Sequence of protein 2:
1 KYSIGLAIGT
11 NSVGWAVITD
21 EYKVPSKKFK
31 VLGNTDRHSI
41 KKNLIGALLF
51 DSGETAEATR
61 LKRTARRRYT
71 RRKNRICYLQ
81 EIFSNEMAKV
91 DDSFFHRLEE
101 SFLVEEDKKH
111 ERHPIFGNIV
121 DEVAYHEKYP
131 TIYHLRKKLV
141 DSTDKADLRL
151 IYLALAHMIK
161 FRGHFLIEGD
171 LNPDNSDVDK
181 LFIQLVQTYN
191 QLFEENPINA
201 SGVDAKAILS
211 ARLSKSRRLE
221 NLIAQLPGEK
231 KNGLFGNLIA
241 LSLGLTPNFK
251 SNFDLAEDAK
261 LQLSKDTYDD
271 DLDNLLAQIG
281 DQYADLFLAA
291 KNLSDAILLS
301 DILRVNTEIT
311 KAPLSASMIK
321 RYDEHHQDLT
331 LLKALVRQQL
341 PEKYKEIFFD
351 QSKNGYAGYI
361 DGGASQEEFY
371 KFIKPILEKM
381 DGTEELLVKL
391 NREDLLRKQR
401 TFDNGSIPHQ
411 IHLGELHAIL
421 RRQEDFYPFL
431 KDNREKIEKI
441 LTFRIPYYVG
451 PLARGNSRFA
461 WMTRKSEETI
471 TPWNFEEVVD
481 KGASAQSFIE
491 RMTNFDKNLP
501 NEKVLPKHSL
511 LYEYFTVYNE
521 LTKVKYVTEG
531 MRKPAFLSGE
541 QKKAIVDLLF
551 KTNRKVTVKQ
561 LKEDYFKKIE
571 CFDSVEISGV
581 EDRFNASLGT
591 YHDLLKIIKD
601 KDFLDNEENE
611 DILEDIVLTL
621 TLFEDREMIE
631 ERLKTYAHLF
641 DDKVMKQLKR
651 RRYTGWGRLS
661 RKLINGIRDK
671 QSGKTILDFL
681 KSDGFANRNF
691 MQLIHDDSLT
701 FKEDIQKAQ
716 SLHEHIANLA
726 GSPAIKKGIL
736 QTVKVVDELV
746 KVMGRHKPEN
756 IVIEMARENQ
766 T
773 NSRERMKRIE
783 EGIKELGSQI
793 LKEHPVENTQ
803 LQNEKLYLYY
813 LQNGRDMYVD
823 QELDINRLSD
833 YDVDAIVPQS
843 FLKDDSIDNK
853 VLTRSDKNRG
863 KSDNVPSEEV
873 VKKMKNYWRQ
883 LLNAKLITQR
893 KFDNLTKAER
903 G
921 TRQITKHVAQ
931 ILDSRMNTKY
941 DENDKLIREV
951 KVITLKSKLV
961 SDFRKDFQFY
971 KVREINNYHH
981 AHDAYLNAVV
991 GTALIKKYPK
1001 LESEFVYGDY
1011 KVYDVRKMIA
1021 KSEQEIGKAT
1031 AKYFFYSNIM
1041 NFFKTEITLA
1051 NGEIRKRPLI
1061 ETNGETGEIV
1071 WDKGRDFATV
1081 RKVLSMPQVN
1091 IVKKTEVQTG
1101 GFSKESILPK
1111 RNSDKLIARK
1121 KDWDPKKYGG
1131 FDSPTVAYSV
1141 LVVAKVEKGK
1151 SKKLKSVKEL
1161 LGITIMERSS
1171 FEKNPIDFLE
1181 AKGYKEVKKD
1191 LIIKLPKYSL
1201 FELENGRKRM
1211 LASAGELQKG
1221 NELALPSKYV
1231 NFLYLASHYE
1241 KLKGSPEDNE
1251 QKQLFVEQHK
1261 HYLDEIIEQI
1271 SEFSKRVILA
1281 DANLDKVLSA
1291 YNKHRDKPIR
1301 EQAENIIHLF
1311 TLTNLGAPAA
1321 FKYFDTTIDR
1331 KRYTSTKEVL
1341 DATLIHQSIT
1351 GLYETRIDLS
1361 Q

Sequence of protein 1:
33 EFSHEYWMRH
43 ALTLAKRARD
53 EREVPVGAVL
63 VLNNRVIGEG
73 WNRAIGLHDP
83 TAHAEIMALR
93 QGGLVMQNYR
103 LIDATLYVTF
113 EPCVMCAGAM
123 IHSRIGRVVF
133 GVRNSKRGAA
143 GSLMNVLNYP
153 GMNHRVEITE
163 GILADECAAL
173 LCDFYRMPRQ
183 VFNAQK

This data describes a binding interaction between two proteins.

Interface contacts:
Residue E1065 in protein 2 is in contact with residue S137 in protein 1 (closest heavy-atom distance 4.8 Å).